Sequence of chain A:
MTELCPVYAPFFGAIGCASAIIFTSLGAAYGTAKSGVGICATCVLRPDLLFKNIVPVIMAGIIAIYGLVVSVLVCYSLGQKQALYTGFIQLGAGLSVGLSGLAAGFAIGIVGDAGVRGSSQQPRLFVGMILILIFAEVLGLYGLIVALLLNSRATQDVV

Sequence of chain B:
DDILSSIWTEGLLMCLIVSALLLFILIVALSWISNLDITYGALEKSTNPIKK

Interface contacts:
Residue F88 in chain A is in contact with residue M225 in chain B (closest heavy-atom distance 4.5 Å).
Residue F12 in chain A contacts residue V229 in chain B (closest heavy-atom distance 3.6 Å).
Residue K34 in chain A contacts residue D248 in chain B (closest heavy-atom distance 4.8 Å).
Residue F12 in chain A is in contact with residue C226 in chain B (closest heavy-atom distance 3.8 Å).
Residue Y30 in chain A interacts with residue I244 in chain B (closest heavy-atom distance 3.6 Å).
Residue Y8 in chain A interacts with residue L223 in chain B (closest heavy-atom distance 4.9 Å).
Residue F11 in chain A interacts with residue C226 in chain B (closest heavy-atom distance 3.5 Å).
Residue L26 in chain A interacts with residue L237 in chain B (closest heavy-atom distance 3.9 Å).
Residue L102 in chain A contacts residue I236 in chain B (closest heavy-atom distance 5.0 Å).
Residue Y30 in chain A is in contact with residue W243 in chain B (closest heavy-atom distance 3.8 Å).
Residue L26 in chain A interacts with residue L241 in chain B (closest heavy-atom distance 4.1 Å).
Residue L102 in chain A interacts with residue A240 in chain B (closest heavy-atom distance 4.6 Å).
Residue Y8 in chain A interacts with residue G222 in chain B (closest heavy-atom distance 4.1 Å).
Residue V44 in chain A contacts residue A253 in chain B (closest heavy-atom distance 3.7 Å).
Residue K34 in chain A contacts residue L247 in chain B (closest heavy-atom distance 3.8 Å).
Residue A33 in chain A is in contact with residue L247 in chain B (closest heavy-atom distance 4.1 Å).
Residue F106 in chain A contacts residue W243 in chain B (closest heavy-atom distance 3.7 Å).
Residue L91 in chain A is in contact with residue V229 in chain B (closest heavy-atom distance 4.3 Å).
Residue Y8 in chain A interacts with residue C226 in chain B (closest heavy-atom distance 4.4 Å).
Residue F106 in chain A is in contact with residue A240 in chain B (closest heavy-atom distance 4.2 Å).
Residue L99 in chain A interacts with residue I236 in chain B (closest heavy-atom distance 4.4 Å).
Residue A41 in chain A is in contact with residue A253 in chain B (closest heavy-atom distance 3.7 Å).
Residue S19 in chain A is in contact with residue L233 in chain B (closest heavy-atom distance 3.7 Å).
Residue L84 in chain A is in contact with residue M225 in chain B (closest heavy-atom distance 4.3 Å).
Residue V37 in chain A contacts residue T250 in chain B (closest heavy-atom distance 4.8 Å).
Residue V37 in chain A interacts with residue I249 in chain B (closest heavy-atom distance 3.4 Å).
Residue Y8 in chain A contacts residue M225 in chain B (closest heavy-atom distance 3.4 Å).
Residue I15 in chain A contacts residue L233 in chain B (closest heavy-atom distance 3.8 Å).
Residue C40 in chain A contacts residue L254 in chain B (closest heavy-atom distance 3.8 Å).
Residue F23 in chain A interacts with residue L233 in chain B (closest heavy-atom distance 3.6 Å).
Residue F23 in chain A interacts with residue I236 in chain B (closest heavy-atom distance 3.6 Å).
Residue L26 in chain A is in contact with residue A240 in chain B (closest heavy-atom distance 4.9 Å).
Residue A41 in chain A is in contact with residue L254 in chain B (closest heavy-atom distance 4.8 Å).
Residue F12 in chain A is in contact with residue M225 in chain B (closest heavy-atom distance 4.4 Å).
Residue F11 in chain A is in contact with residue S230 in chain B (closest heavy-atom distance 4.6 Å).
Residue F23 in chain A contacts residue L237 in chain B (closest heavy-atom distance 3.9 Å).
Residue Y30 in chain A contacts residue L247 in chain B (closest heavy-atom distance 4.4 Å).
Residue A33 in chain A interacts with residue I244 in chain B (closest heavy-atom distance 4.8 Å).
Residue R117 in chain A contacts residue T250 in chain B (closest heavy-atom distance 3.9 Å).

These two protein chains interact to form a complex.